Contacts between the two chains:
Residue V2 in protein 1 interacts with residue A3 in protein 2 (closest heavy-atom distance 4.7 Å).
Residue Q59 in protein 1 contacts residue Q59 in protein 2 (closest heavy-atom distance 4.0 Å).
Residue A3 in protein 1 is in contact with residue L4 in protein 2 (closest heavy-atom distance 4.2 Å).
Residue V70 in protein 1 contacts residue V70 in protein 2 (closest heavy-atom distance 2.6 Å).
Residue V5 in protein 1 interacts with residue R31 in protein 2 (closest heavy-atom distance 4.0 Å).
Residue V70 in protein 1 contacts residue A69 in protein 2 (closest heavy-atom distance 4.6 Å).
Residue G54 in protein 1 interacts with residue Q59 in protein 2 (closest heavy-atom distance 2.8 Å).
Residue S1 in protein 1 contacts residue R31 in protein 2 (closest heavy-atom distance 4.7 Å).
Residue G54 in protein 1 interacts with residue T56 in protein 2 (closest heavy-atom distance 4.2 Å).
Residue I63 in protein 1 is in contact with residue Q59 in protein 2 (closest heavy-atom distance 4.0 Å).
Residue L66 in protein 1 is in contact with residue L67 in protein 2 (closest heavy-atom distance 4.0 Å).
Residue L4 in protein 1 interacts with residue A3 in protein 2 (closest heavy-atom distance 4.2 Å).
Residue A3 in protein 1 interacts with residue V2 in protein 2 (closest heavy-atom distance 4.7 Å).
Residue L4 in protein 1 interacts with residue L4 in protein 2 (closest heavy-atom distance 3.2 Å).
Residue M10 in protein 1 contacts residue H39 in protein 2 (closest heavy-atom distance 3.9 Å).
Residue I63 in protein 1 contacts residue L62 in protein 2 (closest heavy-atom distance 3.8 Å).
Residue V70 in protein 1 is in contact with residue L66 in protein 2 (closest heavy-atom distance 3.4 Å).
Residue Q59 in protein 1 interacts with residue I53 in protein 2 (closest heavy-atom distance 3.8 Å).
Residue T56 in protein 1 is in contact with residue G54 in protein 2 (closest heavy-atom distance 4.2 Å).
Residue L67 in protein 1 interacts with residue L66 in protein 2 (closest heavy-atom distance 4.0 Å).
Residue L4 in protein 1 is in contact with residue R31 in protein 2 (closest heavy-atom distance 2.8 Å).
Residue F58 in protein 1 is in contact with residue I53 in protein 2 (closest heavy-atom distance 4.3 Å).
Residue L66 in protein 1 interacts with residue I63 in protein 2 (closest heavy-atom distance 4.2 Å).
Residue A69 in protein 1 is in contact with residue V70 in protein 2 (closest heavy-atom distance 4.6 Å).
Residue H39 in protein 1 contacts residue M10 in protein 2 (closest heavy-atom distance 3.9 Å).
Residue R31 in protein 1 contacts residue V5 in protein 2 (closest heavy-atom distance 4.0 Å).
Residue A3 in protein 1 contacts residue A3 in protein 2 (closest heavy-atom distance 3.6 Å).
Residue L62 in protein 1 contacts residue I63 in protein 2 (closest heavy-atom distance 3.8 Å).
Residue I63 in protein 1 interacts with residue I63 in protein 2 (closest heavy-atom distance 4.0 Å).
Residue Q59 in protein 1 contacts residue I63 in protein 2 (closest heavy-atom distance 4.0 Å).
Residue I53 in protein 1 interacts with residue F58 in protein 2 (closest heavy-atom distance 4.3 Å).
Residue Q59 in protein 1 interacts with residue G54 in protein 2 (closest heavy-atom distance 2.8 Å).
Residue L66 in protein 1 contacts residue L66 in protein 2 (closest heavy-atom distance 3.2 Å).
Residue I63 in protein 1 interacts with residue L66 in protein 2 (closest heavy-atom distance 4.2 Å).
Residue R31 in protein 1 is in contact with residue S1 in protein 2 (closest heavy-atom distance 4.7 Å).
Residue I53 in protein 1 interacts with residue Q59 in protein 2 (closest heavy-atom distance 3.8 Å).
Residue R31 in protein 1 interacts with residue L4 in protein 2 (closest heavy-atom distance 2.8 Å).
Residue L66 in protein 1 interacts with residue V70 in protein 2 (closest heavy-atom distance 3.4 Å).

These two protein chains interact to form a complex.

Sequence of protein 1:
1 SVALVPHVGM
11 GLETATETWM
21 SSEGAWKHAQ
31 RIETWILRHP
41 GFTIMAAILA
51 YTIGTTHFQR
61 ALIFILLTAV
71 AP

Sequence of protein 2:
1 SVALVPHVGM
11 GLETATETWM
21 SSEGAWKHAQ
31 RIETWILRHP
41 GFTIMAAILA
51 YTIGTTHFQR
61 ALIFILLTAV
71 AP